Sequence of chain B:
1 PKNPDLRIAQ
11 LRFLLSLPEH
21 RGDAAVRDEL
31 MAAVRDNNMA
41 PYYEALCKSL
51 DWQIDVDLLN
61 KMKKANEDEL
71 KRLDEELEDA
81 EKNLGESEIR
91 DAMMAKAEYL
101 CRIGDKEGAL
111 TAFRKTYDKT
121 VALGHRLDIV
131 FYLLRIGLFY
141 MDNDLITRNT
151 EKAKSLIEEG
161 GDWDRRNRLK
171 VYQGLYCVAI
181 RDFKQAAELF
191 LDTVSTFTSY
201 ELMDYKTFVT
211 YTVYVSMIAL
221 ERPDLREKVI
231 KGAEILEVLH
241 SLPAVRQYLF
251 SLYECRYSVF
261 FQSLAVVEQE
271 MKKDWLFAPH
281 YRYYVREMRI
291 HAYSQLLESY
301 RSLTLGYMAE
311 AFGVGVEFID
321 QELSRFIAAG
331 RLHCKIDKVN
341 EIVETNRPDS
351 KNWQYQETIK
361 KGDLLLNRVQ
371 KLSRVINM

This data describes a binding interaction between two proteins.

Interface contacts:
Residue R297 in chain A interacts with residue N367 in chain B (closest heavy-atom distance 3.3 Å).
Residue R462 in chain A is in contact with residue I359 in chain B (closest heavy-atom distance 3.7 Å).
Residue D448 in chain A is in contact with residue P348 in chain B (closest heavy-atom distance 4.0 Å).
Residue S396 in chain A contacts residue K335 in chain B (closest heavy-atom distance 3.2 Å).
Residue Y397 in chain A interacts with residue D337 in chain B (closest heavy-atom distance 4.1 Å).
Residue Y397 in chain A interacts with residue I336 in chain B (closest heavy-atom distance 3.3 Å).
Residue I447 in chain A contacts residue K335 in chain B (closest heavy-atom distance 3.4 Å).
Residue E445 in chain A interacts with residue K338 in chain B (closest heavy-atom distance 4.2 Å).
Residue A476 in chain A is in contact with residue I376 in chain B (closest heavy-atom distance 4.1 Å).
Residue Y397 in chain A contacts residue L323 in chain B (closest heavy-atom distance 3.2 Å).
Residue P480 in chain A contacts residue I376 in chain B (closest heavy-atom distance 3.8 Å).
Residue I449 in chain A interacts with residue Q356 in chain B (closest heavy-atom distance 4.1 Å).
Residue M392 in chain A is in contact with residue S324 in chain B (closest heavy-atom distance 3.9 Å).
Residue P300 in chain A interacts with residue K371 in chain B (closest heavy-atom distance 3.6 Å).
Residue N294 in chain A contacts residue N367 in chain B (closest heavy-atom distance 3.0 Å).
Residue L395 in chain A is in contact with residue I327 in chain B (closest heavy-atom distance 3.8 Å).
Residue Y397 in chain A is in contact with residue S324 in chain B (closest heavy-atom distance 4.1 Å).
Residue A299 in chain A is in contact with residue R374 in chain B (closest heavy-atom distance 4.0 Å).
Residue N265 in chain A is in contact with residue I376 in chain B (closest heavy-atom distance 4.4 Å).
Residue K298 in chain A interacts with residue R374 in chain B (closest heavy-atom distance 3.3 Å).
Residue N265 in chain A interacts with residue R374 in chain B (closest heavy-atom distance 2.6 Å).
Residue I469 in chain A interacts with residue L366 in chain B (closest heavy-atom distance 4.0 Å).
Residue T452 in chain A interacts with residue N352 in chain B (closest heavy-atom distance 4.5 Å).
Residue E445 in chain A interacts with residue I336 in chain B (closest heavy-atom distance 3.1 Å).
Residue L50 in chain A contacts residue M378 in chain B (closest heavy-atom distance 3.7 Å).
Residue E445 in chain A interacts with residue D337 in chain B (closest heavy-atom distance 3.1 Å).
Residue S443 in chain A contacts residue V339 in chain B (closest heavy-atom distance 3.7 Å).
Residue Q47 in chain A contacts residue M378 in chain B (closest heavy-atom distance 3.8 Å).
Residue H470 in chain A interacts with residue L366 in chain B (closest heavy-atom distance 3.5 Å).
Residue S398 in chain A interacts with residue D337 in chain B (closest heavy-atom distance 3.3 Å).
Residue S443 in chain A is in contact with residue D337 in chain B (closest heavy-atom distance 4.4 Å).
Residue N265 in chain A interacts with residue M378 in chain B (closest heavy-atom distance 3.2 Å).
Residue L395 in chain A interacts with residue K335 in chain B (closest heavy-atom distance 3.3 Å).
Residue S398 in chain A is in contact with residue K338 in chain B (closest heavy-atom distance 4.5 Å).
Residue E445 in chain A is in contact with residue K335 in chain B (closest heavy-atom distance 3.0 Å).
Residue R399 in chain A is in contact with residue V339 in chain B (closest heavy-atom distance 2.5 Å).
Residue N264 in chain A is in contact with residue M378 in chain B (closest heavy-atom distance 4.4 Å).
Residue S473 in chain A contacts residue V369 in chain B (closest heavy-atom distance 4.2 Å).
Residue S394 in chain A interacts with residue K335 in chain B (closest heavy-atom distance 2.9 Å).
Residue N266 in chain A contacts residue R374 in chain B (closest heavy-atom distance 3.9 Å).
Residue K298 in chain A is in contact with residue Q370 in chain B (closest heavy-atom distance 3.2 Å).
Residue P300 in chain A interacts with residue R374 in chain B (closest heavy-atom distance 4.2 Å).
Residue Y450 in chain A interacts with residue Q356 in chain B (closest heavy-atom distance 3.0 Å).
Residue M392 in chain A is in contact with residue A328 in chain B (closest heavy-atom distance 3.8 Å).
Residue Y397 in chain A contacts residue D320 in chain B (closest heavy-atom distance 3.1 Å).
Residue S396 in chain A is in contact with residue S324 in chain B (closest heavy-atom distance 3.3 Å).
Residue S451 in chain A contacts residue N352 in chain B (closest heavy-atom distance 3.2 Å).
Residue R399 in chain A is in contact with residue K338 in chain B (closest heavy-atom distance 3.3 Å).
Residue K298 in chain A is in contact with residue N367 in chain B (closest heavy-atom distance 2.4 Å).
Residue S451 in chain A contacts residue P348 in chain B (closest heavy-atom distance 4.3 Å).
Residue Q301 in chain A contacts residue R374 in chain B (closest heavy-atom distance 3.3 Å).
Residue Y450 in chain A interacts with residue N352 in chain B (closest heavy-atom distance 3.9 Å).
Residue S398 in chain A is in contact with residue V339 in chain B (closest heavy-atom distance 4.1 Å).
Residue Y397 in chain A interacts with residue K338 in chain B (closest heavy-atom distance 3.5 Å).
Residue K444 in chain A interacts with residue D337 in chain B (closest heavy-atom distance 3.9 Å).
Residue D448 in chain A contacts residue N346 in chain B (closest heavy-atom distance 3.8 Å).
Residue N294 in chain A contacts residue Q370 in chain B (closest heavy-atom distance 3.1 Å).
Residue S451 in chain A is in contact with residue Q356 in chain B (closest heavy-atom distance 4.4 Å).
Residue R462 in chain A is in contact with residue D363 in chain B (closest heavy-atom distance 2.4 Å).
Residue W268 in chain A interacts with residue R374 in chain B (closest heavy-atom distance 3.7 Å).

Sequence of chain A:
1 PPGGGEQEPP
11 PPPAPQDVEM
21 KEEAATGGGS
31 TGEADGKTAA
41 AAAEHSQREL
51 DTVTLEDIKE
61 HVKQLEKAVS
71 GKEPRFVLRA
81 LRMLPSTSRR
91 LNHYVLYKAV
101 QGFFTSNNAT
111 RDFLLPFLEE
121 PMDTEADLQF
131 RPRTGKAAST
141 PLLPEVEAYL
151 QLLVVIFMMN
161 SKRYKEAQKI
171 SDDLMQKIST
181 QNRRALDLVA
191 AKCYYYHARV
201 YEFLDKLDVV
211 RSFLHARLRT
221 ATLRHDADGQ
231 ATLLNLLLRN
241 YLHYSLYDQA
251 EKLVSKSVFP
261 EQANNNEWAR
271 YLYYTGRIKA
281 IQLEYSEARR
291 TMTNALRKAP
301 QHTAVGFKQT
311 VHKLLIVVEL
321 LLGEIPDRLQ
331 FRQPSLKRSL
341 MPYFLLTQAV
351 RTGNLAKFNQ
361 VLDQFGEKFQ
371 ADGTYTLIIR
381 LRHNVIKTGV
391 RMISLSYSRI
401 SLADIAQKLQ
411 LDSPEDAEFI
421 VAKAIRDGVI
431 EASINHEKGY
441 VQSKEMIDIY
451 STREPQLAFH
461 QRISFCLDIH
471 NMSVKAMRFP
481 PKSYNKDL